Sequence of protein 2:
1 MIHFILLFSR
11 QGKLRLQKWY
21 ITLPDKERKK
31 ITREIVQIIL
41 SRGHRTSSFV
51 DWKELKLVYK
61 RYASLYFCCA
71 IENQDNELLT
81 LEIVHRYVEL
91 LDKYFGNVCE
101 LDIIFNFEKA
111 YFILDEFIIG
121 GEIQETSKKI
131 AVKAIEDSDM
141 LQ

This data describes a binding interaction between two proteins.

Sequence of protein 1:
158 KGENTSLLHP

Contacts between the two chains:
Residue E100 in protein 2 is in contact with residue E160 in protein 1 (closest heavy-atom distance 2.4 Å).
Residue C99 in protein 2 is in contact with residue E160 in protein 1 (closest heavy-atom distance 3.4 Å).
Residue L101 in protein 2 is in contact with residue E160 in protein 1 (closest heavy-atom distance 3.9 Å).
Residue V98 in protein 2 interacts with residue L164 in protein 1 (closest heavy-atom distance 3.2 Å).
Residue A63 in protein 2 contacts residue L164 in protein 1 (closest heavy-atom distance 4.0 Å).
Residue L101 in protein 2 is in contact with residue N161 in protein 1 (closest heavy-atom distance 5.0 Å).
Residue Y62 in protein 2 is in contact with residue L164 in protein 1 (closest heavy-atom distance 2.9 Å).
Residue C99 in protein 2 is in contact with residue T162 in protein 1 (closest heavy-atom distance 3.6 Å).
Residue V98 in protein 2 interacts with residue T162 in protein 1 (closest heavy-atom distance 3.7 Å).
Residue C99 in protein 2 interacts with residue N161 in protein 1 (closest heavy-atom distance 4.2 Å).
Residue V98 in protein 2 interacts with residue S163 in protein 1 (closest heavy-atom distance 3.3 Å).
Residue S64 in protein 2 interacts with residue G159 in protein 1 (closest heavy-atom distance 4.6 Å).
Residue Y62 in protein 2 contacts residue S163 in protein 1 (closest heavy-atom distance 4.9 Å).
Residue E100 in protein 2 is in contact with residue T162 in protein 1 (closest heavy-atom distance 4.5 Å).
Residue E100 in protein 2 contacts residue N161 in protein 1 (closest heavy-atom distance 4.5 Å).
Residue C99 in protein 2 contacts residue S163 in protein 1 (closest heavy-atom distance 5.0 Å).